Sequence of chain B:
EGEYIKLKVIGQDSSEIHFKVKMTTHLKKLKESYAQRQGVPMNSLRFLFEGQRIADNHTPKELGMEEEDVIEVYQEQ

Sequence of chain A:
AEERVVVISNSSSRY

Interface contacts:
Residue Q41 in chain B is in contact with residue R10 in chain A (closest heavy-atom distance 4.8 Å).
Residue K9 in chain B contacts residue E9 in chain A (closest heavy-atom distance 3.2 Å).
Residue K23 in chain B contacts residue V13 in chain A (closest heavy-atom distance 3.8 Å).
Residue R40 in chain B contacts residue V12 in chain A (closest heavy-atom distance 3.6 Å).
Residue K23 in chain B is in contact with residue V11 in chain A (closest heavy-atom distance 4.1 Å).
Residue S18 in chain B interacts with residue R10 in chain A (closest heavy-atom distance 4.1 Å).
Residue I20 in chain B contacts residue V12 in chain A (closest heavy-atom distance 3.9 Å).
Residue H21 in chain B interacts with residue R10 in chain A (closest heavy-atom distance 2.9 Å).
Residue F22 in chain B is in contact with residue V12 in chain A (closest heavy-atom distance 3.2 Å).
Residue S36 in chain B is in contact with residue I14 in chain A (closest heavy-atom distance 4.0 Å).
Residue Y7 in chain B contacts residue V13 in chain A (closest heavy-atom distance 3.4 Å).
Residue Y7 in chain B is in contact with residue I14 in chain A (closest heavy-atom distance 3.6 Å).
Residue H21 in chain B is in contact with residue V11 in chain A (closest heavy-atom distance 3.4 Å).
Residue F22 in chain B is in contact with residue I14 in chain A (closest heavy-atom distance 3.9 Å).
Residue I20 in chain B contacts residue R10 in chain A (closest heavy-atom distance 3.5 Å).
Residue Y7 in chain B interacts with residue S15 in chain A (closest heavy-atom distance 3.9 Å).
Residue T28 in chain B is in contact with residue I14 in chain A (closest heavy-atom distance 3.8 Å).
Residue K23 in chain B contacts residue I14 in chain A (closest heavy-atom distance 2.9 Å).
Residue E19 in chain B is in contact with residue R10 in chain A (closest heavy-atom distance 3.0 Å).
Residue H21 in chain B is in contact with residue V12 in chain A (closest heavy-atom distance 2.9 Å).
Residue S36 in chain B interacts with residue V12 in chain A (closest heavy-atom distance 3.8 Å).
Residue L33 in chain B is in contact with residue I14 in chain A (closest heavy-atom distance 4.3 Å).
Residue K23 in chain B is in contact with residue V12 in chain A (closest heavy-atom distance 2.8 Å).
Residue H21 in chain B contacts residue E9 in chain A (closest heavy-atom distance 4.1 Å).
Residue K9 in chain B contacts residue V11 in chain A (closest heavy-atom distance 3.7 Å).
Residue K32 in chain B is in contact with residue I14 in chain A (closest heavy-atom distance 3.6 Å).
Residue V24 in chain B is in contact with residue I14 in chain A (closest heavy-atom distance 4.0 Å).

The following describes two proteins that form a bound complex.